The following describes two proteins that form a bound complex.

Sequence of protein 2:
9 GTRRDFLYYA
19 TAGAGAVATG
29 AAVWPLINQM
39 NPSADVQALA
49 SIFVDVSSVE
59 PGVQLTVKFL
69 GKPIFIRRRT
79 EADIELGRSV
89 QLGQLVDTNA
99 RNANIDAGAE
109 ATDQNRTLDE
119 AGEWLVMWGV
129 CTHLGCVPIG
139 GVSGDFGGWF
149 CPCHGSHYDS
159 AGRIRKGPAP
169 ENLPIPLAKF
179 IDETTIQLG

Sequence of protein 1:
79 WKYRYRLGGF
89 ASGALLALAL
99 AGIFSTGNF

Interface contacts:
Residue Y17 in protein 2 interacts with residue L85 in protein 1 (closest heavy-atom distance 4.9 Å).
Residue A18 in protein 2 contacts residue G87 in protein 1 (closest heavy-atom distance 3.3 Å).
Residue Y17 in protein 2 interacts with residue R84 in protein 1 (closest heavy-atom distance 3.3 Å).
Residue A22 in protein 2 contacts residue A95 in protein 1 (closest heavy-atom distance 4.9 Å).
Residue D13 in protein 2 is in contact with residue R84 in protein 1 (closest heavy-atom distance 3.1 Å).
Residue G21 in protein 2 contacts residue G91 in protein 1 (closest heavy-atom distance 4.4 Å).
Residue T10 in protein 2 interacts with residue K80 in protein 1 (closest heavy-atom distance 4.9 Å).
Residue G21 in protein 2 contacts residue F88 in protein 1 (closest heavy-atom distance 4.3 Å).
Residue F14 in protein 2 is in contact with residue Y83 in protein 1 (closest heavy-atom distance 3.5 Å).
Residue A18 in protein 2 is in contact with residue G91 in protein 1 (closest heavy-atom distance 3.7 Å).
Residue Y17 in protein 2 interacts with residue G87 in protein 1 (closest heavy-atom distance 4.0 Å).
Residue V25 in protein 2 is in contact with residue A92 in protein 1 (closest heavy-atom distance 4.5 Å).
Residue F14 in protein 2 contacts residue S90 in protein 1 (closest heavy-atom distance 3.8 Å).
Residue R11 in protein 2 interacts with residue Y83 in protein 1 (closest heavy-atom distance 5.0 Å).
Residue V25 in protein 2 interacts with residue L96 in protein 1 (closest heavy-atom distance 3.8 Å).
Residue Y17 in protein 2 is in contact with residue F88 in protein 1 (closest heavy-atom distance 3.7 Å).
Residue G21 in protein 2 interacts with residue A92 in protein 1 (closest heavy-atom distance 4.6 Å).
Residue A18 in protein 2 interacts with residue F88 in protein 1 (closest heavy-atom distance 4.3 Å).
Residue F14 in protein 2 is in contact with residue G87 in protein 1 (closest heavy-atom distance 3.5 Å).
Residue T10 in protein 2 interacts with residue Y83 in protein 1 (closest heavy-atom distance 3.5 Å).
Residue F14 in protein 2 interacts with residue G86 in protein 1 (closest heavy-atom distance 3.7 Å).
Residue D13 in protein 2 interacts with residue Y83 in protein 1 (closest heavy-atom distance 4.1 Å).
Residue A22 in protein 2 contacts residue G91 in protein 1 (closest heavy-atom distance 4.3 Å).
Residue V25 in protein 2 interacts with residue A95 in protein 1 (closest heavy-atom distance 4.4 Å).
Residue A22 in protein 2 contacts residue A92 in protein 1 (closest heavy-atom distance 5.0 Å).